Interface contacts:
Residue Y59 in the first protein contacts residue K1 in the second protein (closest heavy-atom distance 3.8 Å).
Residue Y99 in the first protein is in contact with residue S3 in the second protein (closest heavy-atom distance 3.1 Å).
Residue R97 in the first protein is in contact with residue Q5 in the second protein (closest heavy-atom distance 4.9 Å).
Residue H114 in the first protein is in contact with residue V7 in the second protein (closest heavy-atom distance 4.2 Å).
Residue H70 in the first protein contacts residue L2 in the second protein (closest heavy-atom distance 3.7 Å).
Residue Y123 in the first protein is in contact with residue L9 in the second protein (closest heavy-atom distance 3.9 Å).
Residue T73 in the first protein interacts with residue L6 in the second protein (closest heavy-atom distance 3.4 Å).
Residue W167 in the first protein interacts with residue K1 in the second protein (closest heavy-atom distance 3.4 Å).
Residue Y159 in the first protein is in contact with residue Q5 in the second protein (closest heavy-atom distance 4.2 Å).
Residue E63 in the first protein interacts with residue L2 in the second protein (closest heavy-atom distance 3.0 Å).
Residue Y116 in the first protein is in contact with residue V7 in the second protein (closest heavy-atom distance 3.9 Å).
Residue D77 in the first protein is in contact with residue V7 in the second protein (closest heavy-atom distance 4.5 Å).
Residue Y7 in the first protein contacts residue K1 in the second protein (closest heavy-atom distance 3.1 Å).
Residue Y159 in the first protein is in contact with residue S3 in the second protein (closest heavy-atom distance 3.6 Å).
Residue V67 in the first protein interacts with residue L2 in the second protein (closest heavy-atom distance 3.7 Å).
Residue T143 in the first protein interacts with residue L9 in the second protein (closest heavy-atom distance 2.7 Å).
Residue Y159 in the first protein is in contact with residue L2 in the second protein (closest heavy-atom distance 3.6 Å).
Residue H70 in the first protein contacts residue Q5 in the second protein (closest heavy-atom distance 4.7 Å).
Residue V76 in the first protein is in contact with residue L8 in the second protein (closest heavy-atom distance 4.2 Å).
Residue H70 in the first protein contacts residue S3 in the second protein (closest heavy-atom distance 3.2 Å).
Residue Y159 in the first protein is in contact with residue K1 in the second protein (closest heavy-atom distance 2.5 Å).
Residue T73 in the first protein is in contact with residue L8 in the second protein (closest heavy-atom distance 3.7 Å).
Residue W147 in the first protein is in contact with residue V7 in the second protein (closest heavy-atom distance 3.5 Å).
Residue T143 in the first protein interacts with residue L8 in the second protein (closest heavy-atom distance 4.6 Å).
Residue M5 in the first protein is in contact with residue K1 in the second protein (closest heavy-atom distance 4.0 Å).
Residue T163 in the first protein contacts residue L2 in the second protein (closest heavy-atom distance 4.8 Å).
Residue L156 in the first protein contacts residue Q5 in the second protein (closest heavy-atom distance 3.2 Å).
Residue D77 in the first protein is in contact with residue L8 in the second protein (closest heavy-atom distance 3.9 Å).
Residue E63 in the first protein contacts residue K1 in the second protein (closest heavy-atom distance 3.0 Å).
Residue L156 in the first protein contacts residue S3 in the second protein (closest heavy-atom distance 4.9 Å).
Residue K66 in the first protein interacts with residue S3 in the second protein (closest heavy-atom distance 3.6 Å).
Residue Q72 in the first protein is in contact with residue L6 in the second protein (closest heavy-atom distance 4.3 Å).
Residue K66 in the first protein interacts with residue L2 in the second protein (closest heavy-atom distance 2.9 Å).
Residue Y99 in the first protein interacts with residue L2 in the second protein (closest heavy-atom distance 3.2 Å).
Residue L81 in the first protein is in contact with residue L9 in the second protein (closest heavy-atom distance 3.7 Å).
Residue R97 in the first protein contacts residue V7 in the second protein (closest heavy-atom distance 3.7 Å).
Residue Y116 in the first protein interacts with residue L9 in the second protein (closest heavy-atom distance 3.9 Å).
Residue V152 in the first protein interacts with residue Q5 in the second protein (closest heavy-atom distance 3.8 Å).
Residue F9 in the first protein interacts with residue L2 in the second protein (closest heavy-atom distance 3.5 Å).
Residue L156 in the first protein interacts with residue V7 in the second protein (closest heavy-atom distance 4.6 Å).
Residue Q155 in the first protein is in contact with residue Q5 in the second protein (closest heavy-atom distance 3.2 Å).
Residue W147 in the first protein is in contact with residue L9 in the second protein (closest heavy-atom distance 3.5 Å).
Residue E58 in the first protein is in contact with residue K1 in the second protein (closest heavy-atom distance 4.3 Å).
Residue W147 in the first protein interacts with residue L8 in the second protein (closest heavy-atom distance 2.4 Å).
Residue T73 in the first protein interacts with residue V7 in the second protein (closest heavy-atom distance 3.1 Å).
Residue K66 in the first protein interacts with residue H4 in the second protein (closest heavy-atom distance 4.2 Å).
Residue V95 in the first protein is in contact with residue L9 in the second protein (closest heavy-atom distance 4.5 Å).
Residue Y84 in the first protein is in contact with residue L9 in the second protein (closest heavy-atom distance 3.5 Å).
Residue I124 in the first protein interacts with residue L9 in the second protein (closest heavy-atom distance 4.2 Å).
Residue T80 in the first protein interacts with residue L9 in the second protein (closest heavy-atom distance 3.7 Å).
Residue T163 in the first protein contacts residue K1 in the second protein (closest heavy-atom distance 4.3 Å).
Residue K66 in the first protein contacts residue K1 in the second protein (closest heavy-atom distance 4.1 Å).
Residue D77 in the first protein is in contact with residue L9 in the second protein (closest heavy-atom distance 3.1 Å).
Residue K146 in the first protein interacts with residue L9 in the second protein (closest heavy-atom distance 3.6 Å).
Residue Y7 in the first protein contacts residue L2 in the second protein (closest heavy-atom distance 3.5 Å).
Residue M45 in the first protein interacts with residue L2 in the second protein (closest heavy-atom distance 3.8 Å).
Residue V152 in the first protein is in contact with residue V7 in the second protein (closest heavy-atom distance 3.7 Å).
Residue Y171 in the first protein is in contact with residue K1 in the second protein (closest heavy-atom distance 3.0 Å).

Sequence of the second protein:
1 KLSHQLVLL

This data describes a binding interaction between two proteins.

Sequence of the first protein:
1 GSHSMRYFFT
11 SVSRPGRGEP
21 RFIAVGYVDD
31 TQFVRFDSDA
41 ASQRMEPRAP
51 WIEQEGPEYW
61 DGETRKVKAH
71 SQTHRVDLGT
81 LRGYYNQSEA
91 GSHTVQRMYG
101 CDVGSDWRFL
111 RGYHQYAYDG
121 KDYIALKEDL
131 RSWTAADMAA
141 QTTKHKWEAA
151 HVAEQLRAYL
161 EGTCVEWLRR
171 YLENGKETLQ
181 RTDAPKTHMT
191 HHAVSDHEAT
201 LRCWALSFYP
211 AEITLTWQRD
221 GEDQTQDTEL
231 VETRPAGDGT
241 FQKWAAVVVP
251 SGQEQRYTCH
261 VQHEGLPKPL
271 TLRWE